Contacts between the two chains:
Residue F193 in the first protein interacts with residue I33 in the second protein (closest heavy-atom distance 3.5 Å).
Residue F193 in the first protein interacts with residue F34 in the second protein (closest heavy-atom distance 4.4 Å).
Residue T202 in the first protein is in contact with residue L40 in the second protein (closest heavy-atom distance 3.8 Å).
Residue I189 in the first protein contacts residue L30 in the second protein (closest heavy-atom distance 4.0 Å).
Residue F193 in the first protein interacts with residue L30 in the second protein (closest heavy-atom distance 3.5 Å).
Residue F179 in the first protein contacts residue I18 in the second protein (closest heavy-atom distance 4.4 Å).
Residue F179 in the first protein contacts residue V20 in the second protein (closest heavy-atom distance 4.2 Å).
Residue A175 in the first protein is in contact with residue I18 in the second protein (closest heavy-atom distance 4.3 Å).
Residue L182 in the first protein contacts residue N19 in the second protein (closest heavy-atom distance 4.7 Å).
Residue L182 in the first protein contacts residue V20 in the second protein (closest heavy-atom distance 5.0 Å).
Residue P178 in the first protein is in contact with residue F23 in the second protein (closest heavy-atom distance 4.9 Å).
Residue P178 in the first protein interacts with residue V20 in the second protein (closest heavy-atom distance 3.9 Å).
Residue F179 in the first protein is in contact with residue N19 in the second protein (closest heavy-atom distance 3.2 Å).
Residue I211 in the first protein interacts with residue F34 in the second protein (closest heavy-atom distance 4.4 Å).
Residue L182 in the first protein is in contact with residue F23 in the second protein (closest heavy-atom distance 3.3 Å).
Residue V207 in the first protein contacts residue F34 in the second protein (closest heavy-atom distance 4.8 Å).

The following describes two proteins that form a bound complex.

Sequence of the second protein:
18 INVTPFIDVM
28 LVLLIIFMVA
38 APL

Sequence of the first protein:
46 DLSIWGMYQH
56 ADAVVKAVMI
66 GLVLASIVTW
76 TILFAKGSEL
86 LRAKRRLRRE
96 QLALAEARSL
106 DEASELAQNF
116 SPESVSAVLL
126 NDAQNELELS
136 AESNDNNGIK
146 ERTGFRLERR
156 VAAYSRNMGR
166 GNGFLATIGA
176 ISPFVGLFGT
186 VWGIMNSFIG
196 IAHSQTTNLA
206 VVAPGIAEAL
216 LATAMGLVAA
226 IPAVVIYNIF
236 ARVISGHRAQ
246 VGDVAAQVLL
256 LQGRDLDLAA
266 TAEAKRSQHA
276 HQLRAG